Sequence of protein 2:
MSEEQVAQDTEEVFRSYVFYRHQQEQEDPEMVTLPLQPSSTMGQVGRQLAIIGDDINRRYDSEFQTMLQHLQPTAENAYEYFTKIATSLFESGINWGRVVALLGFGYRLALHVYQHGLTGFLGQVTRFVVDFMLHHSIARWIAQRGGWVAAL

Interface contacts:
Residue I66 in protein 2 interacts with residue N20 in protein 1 (closest heavy-atom distance 3.6 Å).
Residue A111 in protein 2 is in contact with residue L14 in protein 1 (closest heavy-atom distance 3.0 Å).
Residue S98 in protein 2 is in contact with residue R15 in protein 1 (closest heavy-atom distance 2.8 Å).
Residue M77 in protein 2 contacts residue L10 in protein 1 (closest heavy-atom distance 3.4 Å).
Residue R108 in protein 2 is in contact with residue G18 in protein 1 (closest heavy-atom distance 3.6 Å).
Residue R108 in protein 2 is in contact with residue R15 in protein 1 (closest heavy-atom distance 3.3 Å).
Residue L99 in protein 2 is in contact with residue A11 in protein 1 (closest heavy-atom distance 3.6 Å).
Residue N67 in protein 2 is in contact with residue I17 in protein 1 (closest heavy-atom distance 3.3 Å).
Residue I95 in protein 2 contacts residue L14 in protein 1 (closest heavy-atom distance 3.6 Å).
Residue R69 in protein 2 is in contact with residue N20 in protein 1 (closest heavy-atom distance 2.8 Å).
Residue M77 in protein 2 is in contact with residue K9 in protein 1 (closest heavy-atom distance 3.3 Å).
Residue L59 in protein 2 contacts residue M25 in protein 1 (closest heavy-atom distance 3.9 Å).
Residue Y70 in protein 2 contacts residue H16 in protein 1 (closest heavy-atom distance 3.9 Å).
Residue L99 in protein 2 is in contact with residue L14 in protein 1 (closest heavy-atom distance 3.4 Å).
Residue L81 in protein 2 contacts residue I6 in protein 1 (closest heavy-atom distance 4.1 Å).
Residue S98 in protein 2 is in contact with residue M12 in protein 1 (closest heavy-atom distance 3.5 Å).
Residue I62 in protein 2 is in contact with residue R24 in protein 1 (closest heavy-atom distance 4.1 Å).
Residue Y91 in protein 2 interacts with residue I7 in protein 1 (closest heavy-atom distance 3.8 Å).
Residue S98 in protein 2 interacts with residue H8 in protein 1 (closest heavy-atom distance 4.1 Å).
Residue Y70 in protein 2 interacts with residue Q13 in protein 1 (closest heavy-atom distance 3.4 Å).
Residue A111 in protein 2 contacts residue I17 in protein 1 (closest heavy-atom distance 4.1 Å).
Residue V110 in protein 2 contacts residue M25 in protein 1 (closest heavy-atom distance 3.9 Å).
Residue G63 in protein 2 is in contact with residue I21 in protein 1 (closest heavy-atom distance 4.1 Å).
Residue F74 in protein 2 interacts with residue I17 in protein 1 (closest heavy-atom distance 3.4 Å).
Residue F74 in protein 2 interacts with residue L14 in protein 1 (closest heavy-atom distance 3.4 Å).
Residue D65 in protein 2 contacts residue R24 in protein 1 (closest heavy-atom distance 3.9 Å).
Residue S102 in protein 2 interacts with residue R15 in protein 1 (closest heavy-atom distance 3.2 Å).
Residue A161 in protein 2 contacts residue M25 in protein 1 (closest heavy-atom distance 3.3 Å).
Residue M77 in protein 2 interacts with residue I6 in protein 1 (closest heavy-atom distance 3.5 Å).
Residue I66 in protein 2 contacts residue I17 in protein 1 (closest heavy-atom distance 3.6 Å).
Residue I62 in protein 2 interacts with residue M25 in protein 1 (closest heavy-atom distance 3.5 Å).
Residue H80 in protein 2 interacts with residue I6 in protein 1 (closest heavy-atom distance 4.0 Å).
Residue N105 in protein 2 contacts residue G18 in protein 1 (closest heavy-atom distance 4.1 Å).
Residue I66 in protein 2 interacts with residue R24 in protein 1 (closest heavy-atom distance 3.0 Å).
Residue I95 in protein 2 interacts with residue L10 in protein 1 (closest heavy-atom distance 3.4 Å).
Residue G107 in protein 2 interacts with residue G18 in protein 1 (closest heavy-atom distance 3.0 Å).
Residue W106 in protein 2 contacts residue V26 in protein 1 (closest heavy-atom distance 4.3 Å).
Residue N67 in protein 2 interacts with residue I21 in protein 1 (closest heavy-atom distance 4.1 Å).
Residue Y70 in protein 2 is in contact with residue I17 in protein 1 (closest heavy-atom distance 3.7 Å).
Residue G107 in protein 2 contacts residue D22 in protein 1 (closest heavy-atom distance 2.6 Å).
Residue N105 in protein 2 contacts residue D19 in protein 1 (closest heavy-atom distance 4.3 Å).
Residue N105 in protein 2 interacts with residue D22 in protein 1 (closest heavy-atom distance 2.8 Å).
Residue F74 in protein 2 interacts with residue L10 in protein 1 (closest heavy-atom distance 3.9 Å).
Residue I95 in protein 2 is in contact with residue I7 in protein 1 (closest heavy-atom distance 3.5 Å).
Residue R108 in protein 2 is in contact with residue D19 in protein 1 (closest heavy-atom distance 3.2 Å).
Residue A111 in protein 2 is in contact with residue G18 in protein 1 (closest heavy-atom distance 3.3 Å).
Residue I66 in protein 2 interacts with residue H16 in protein 1 (closest heavy-atom distance 4.4 Å).
Residue F74 in protein 2 interacts with residue Q13 in protein 1 (closest heavy-atom distance 4.0 Å).
Residue K94 in protein 2 contacts residue I7 in protein 1 (closest heavy-atom distance 3.5 Å).
Residue W106 in protein 2 is in contact with residue M25 in protein 1 (closest heavy-atom distance 4.1 Å).
Residue L81 in protein 2 interacts with residue L10 in protein 1 (closest heavy-atom distance 3.3 Å).
Residue I95 in protein 2 is in contact with residue A11 in protein 1 (closest heavy-atom distance 3.1 Å).
Residue W106 in protein 2 interacts with residue D22 in protein 1 (closest heavy-atom distance 3.3 Å).
Residue L99 in protein 2 is in contact with residue R15 in protein 1 (closest heavy-atom distance 3.7 Å).
Residue I62 in protein 2 contacts residue I21 in protein 1 (closest heavy-atom distance 3.6 Å).
Residue I66 in protein 2 is in contact with residue I21 in protein 1 (closest heavy-atom distance 3.3 Å).
Residue F115 in protein 2 contacts residue L14 in protein 1 (closest heavy-atom distance 3.6 Å).
Residue S98 in protein 2 is in contact with residue A11 in protein 1 (closest heavy-atom distance 3.5 Å).
Residue G107 in protein 2 is in contact with residue I21 in protein 1 (closest heavy-atom distance 4.2 Å).
Residue V110 in protein 2 is in contact with residue I21 in protein 1 (closest heavy-atom distance 3.6 Å).

The following describes two proteins that form a bound complex.

Sequence of protein 1:
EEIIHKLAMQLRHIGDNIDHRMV